This data describes a binding interaction between two proteins.

Residue-level contacts at the interface:
Residue F321 in protein 1 is in contact with residue K514 in protein 2 (closest heavy-atom distance 3.9 Å).
Residue F321 in protein 1 contacts residue R516 in protein 2 (closest heavy-atom distance 3.6 Å).
Residue A320 in protein 1 is in contact with residue R516 in protein 2 (closest heavy-atom distance 3.9 Å).
Residue F321 in protein 1 interacts with residue F517 in protein 2 (closest heavy-atom distance 3.6 Å).
Residue A320 in protein 1 contacts residue H518 in protein 2 (closest heavy-atom distance 4.5 Å).
Residue I322 in protein 1 contacts residue F517 in protein 2 (closest heavy-atom distance 3.2 Å).
Residue P324 in protein 1 is in contact with residue F517 in protein 2 (closest heavy-atom distance 3.5 Å).
Residue A320 in protein 1 is in contact with residue F517 in protein 2 (closest heavy-atom distance 3.6 Å).
Residue F321 in protein 1 is in contact with residue L515 in protein 2 (closest heavy-atom distance 3.8 Å).
Residue A320 in protein 1 is in contact with residue L515 in protein 2 (closest heavy-atom distance 4.7 Å).
Residue P323 in protein 1 interacts with residue F517 in protein 2 (closest heavy-atom distance 3.5 Å).
Residue F321 in protein 1 contacts residue A509 in protein 2 (closest heavy-atom distance 3.9 Å).

Sequence of protein 1:
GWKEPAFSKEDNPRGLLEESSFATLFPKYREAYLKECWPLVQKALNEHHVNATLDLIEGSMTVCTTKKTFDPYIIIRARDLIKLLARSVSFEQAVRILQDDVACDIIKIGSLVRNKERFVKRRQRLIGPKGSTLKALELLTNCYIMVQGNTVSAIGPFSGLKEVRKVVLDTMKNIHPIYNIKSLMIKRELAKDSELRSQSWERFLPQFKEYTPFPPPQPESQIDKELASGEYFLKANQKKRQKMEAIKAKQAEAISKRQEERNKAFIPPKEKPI

Sequence of protein 2:
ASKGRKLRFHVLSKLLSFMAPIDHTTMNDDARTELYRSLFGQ